The following describes two proteins that form a bound complex.

Sequence of the second protein:
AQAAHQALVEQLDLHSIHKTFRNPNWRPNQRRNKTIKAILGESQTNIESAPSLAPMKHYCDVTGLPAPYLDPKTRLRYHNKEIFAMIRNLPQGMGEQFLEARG

Sequence of the first protein:
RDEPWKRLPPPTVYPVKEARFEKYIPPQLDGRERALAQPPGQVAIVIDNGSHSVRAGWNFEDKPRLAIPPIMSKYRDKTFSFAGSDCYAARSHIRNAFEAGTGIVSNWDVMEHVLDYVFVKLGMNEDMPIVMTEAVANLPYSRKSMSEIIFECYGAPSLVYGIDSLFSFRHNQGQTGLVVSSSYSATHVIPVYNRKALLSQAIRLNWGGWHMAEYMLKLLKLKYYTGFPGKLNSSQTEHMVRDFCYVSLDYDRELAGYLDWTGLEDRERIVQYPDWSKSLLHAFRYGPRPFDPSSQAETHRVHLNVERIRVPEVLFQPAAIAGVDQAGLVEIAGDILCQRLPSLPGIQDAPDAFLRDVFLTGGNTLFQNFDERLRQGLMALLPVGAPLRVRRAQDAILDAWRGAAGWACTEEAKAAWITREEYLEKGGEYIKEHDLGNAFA

Contacts between the two chains:
Residue G651 in the first protein is in contact with residue R212 in the second protein (closest heavy-atom distance 3.2 Å).
Residue F140 in the first protein interacts with residue F29 in the second protein (closest heavy-atom distance 3.6 Å).
Residue D137 in the first protein contacts residue R30 in the second protein (closest heavy-atom distance 2.9 Å).
Residue E178 in the first protein contacts residue N31 in the second protein (closest heavy-atom distance 3.5 Å).
Residue W129 in the first protein contacts residue N41 in the second protein (closest heavy-atom distance 2.9 Å).
Residue L608 in the first protein interacts with residue N190 in the second protein (closest heavy-atom distance 3.4 Å).
Residue K244 in the first protein contacts residue E210 in the second protein (closest heavy-atom distance 3.2 Å).
Residue F100 in the first protein contacts residue L20 in the second protein (closest heavy-atom distance 3.2 Å).
Residue E178 in the first protein interacts with residue W34 in the second protein (closest heavy-atom distance 3.6 Å).
Residue Y180 in the first protein contacts residue F29 in the second protein (closest heavy-atom distance 3.3 Å).
Residue N146 in the first protein is in contact with residue T28 in the second protein (closest heavy-atom distance 3.5 Å).
Residue K96 in the first protein contacts residue E18 in the second protein (closest heavy-atom distance 3.5 Å).
Residue S127 in the first protein contacts residue N41 in the second protein (closest heavy-atom distance 3.3 Å).
Residue E133 in the first protein contacts residue R30 in the second protein (closest heavy-atom distance 2.5 Å).
Residue D130 in the first protein is in contact with residue R40 in the second protein (closest heavy-atom distance 2.6 Å).
Residue A647 in the first protein is in contact with residue M166 in the second protein (closest heavy-atom distance 3.6 Å).
Residue E120 in the first protein interacts with residue I44 in the second protein (closest heavy-atom distance 3.3 Å).
Residue I39 in the first protein is in contact with residue Q19 in the second protein (closest heavy-atom distance 3.3 Å).
Residue L281 in the first protein is in contact with residue Y169 in the second protein (closest heavy-atom distance 3.7 Å).
Residue E133 in the first protein interacts with residue W34 in the second protein (closest heavy-atom distance 3.2 Å).
Residue A228 in the first protein contacts residue E158 in the second protein (closest heavy-atom distance 3.3 Å).
Residue S99 in the first protein is in contact with residue D21 in the second protein (closest heavy-atom distance 3.5 Å).
Residue C179 in the first protein contacts residue W34 in the second protein (closest heavy-atom distance 3.5 Å).
Residue L248 in the first protein is in contact with residue F208 in the second protein (closest heavy-atom distance 3.6 Å).
Residue R613 in the first protein contacts residue M196 in the second protein (closest heavy-atom distance 3.2 Å).
Residue A163 in the first protein contacts residue T155 in the second protein (closest heavy-atom distance 3.4 Å).
Residue Y241 in the first protein is in contact with residue A211 in the second protein (closest heavy-atom distance 3.6 Å).
Residue S99 in the first protein contacts residue H23 in the second protein (closest heavy-atom distance 3.3 Å).
Residue A163 in the first protein interacts with residue E158 in the second protein (closest heavy-atom distance 3.6 Å).
Residue R230 in the first protein interacts with residue N156 in the second protein (closest heavy-atom distance 2.8 Å).
Residue Y167 in the first protein is in contact with residue R39 in the second protein (closest heavy-atom distance 3.0 Å).
Residue R638 in the first protein contacts residue G174 in the second protein (closest heavy-atom distance 3.5 Å).
Residue W129 in the first protein is in contact with residue R40 in the second protein (closest heavy-atom distance 3.5 Å).
Residue N128 in the first protein is in contact with residue N41 in the second protein (closest heavy-atom distance 3.3 Å).
Residue Y251 in the first protein interacts with residue M204 in the second protein (closest heavy-atom distance 3.3 Å).
Residue M145 in the first protein is in contact with residue F29 in the second protein (closest heavy-atom distance 3.2 Å).
Residue C179 in the first protein interacts with residue N31 in the second protein (closest heavy-atom distance 2.8 Å).
Residue F98 in the first protein interacts with residue D21 in the second protein (closest heavy-atom distance 3.3 Å).
Residue L281 in the first protein contacts residue L175 in the second protein (closest heavy-atom distance 3.3 Å).
Residue Q645 in the first protein contacts residue Y169 in the second protein (closest heavy-atom distance 3.1 Å).
Residue D137 in the first protein is in contact with residue K27 in the second protein (closest heavy-atom distance 3.3 Å).
Residue A650 in the first protein contacts residue R212 in the second protein (closest heavy-atom distance 3.0 Å).
Residue S99 in the first protein contacts residue L22 in the second protein (closest heavy-atom distance 3.4 Å).
Residue A648 in the first protein is in contact with residue K167 in the second protein (closest heavy-atom distance 3.3 Å).
Residue E147 in the first protein interacts with residue T28 in the second protein (closest heavy-atom distance 3.7 Å).
Residue D278 in the first protein contacts residue K167 in the second protein (closest heavy-atom distance 2.5 Å).
Residue Y251 in the first protein contacts residue P201 in the second protein (closest heavy-atom distance 3.2 Å).
Residue S127 in the first protein interacts with residue K42 in the second protein (closest heavy-atom distance 2.3 Å).
Residue R638 in the first protein contacts residue T173 in the second protein (closest heavy-atom distance 3.2 Å).
Residue E659 in the first protein contacts residue S162 in the second protein (closest heavy-atom distance 3.2 Å).
Residue L248 in the first protein contacts residue Q207 in the second protein (closest heavy-atom distance 3.6 Å).
Residue Y251 in the first protein contacts residue L200 in the second protein (closest heavy-atom distance 3.2 Å).
Residue D104 in the first protein interacts with residue L20 in the second protein (closest heavy-atom distance 3.5 Å).
Residue L281 in the first protein is in contact with residue G174 in the second protein (closest heavy-atom distance 3.2 Å).
Residue F98 in the first protein interacts with residue V17 in the second protein (closest heavy-atom distance 3.5 Å).
Residue D278 in the first protein interacts with residue Y169 in the second protein (closest heavy-atom distance 2.5 Å).
Residue D130 in the first protein contacts residue N41 in the second protein (closest heavy-atom distance 3.0 Å).
Residue M145 in the first protein contacts residue T28 in the second protein (closest heavy-atom distance 3.2 Å).
Residue Y277 in the first protein is in contact with residue Y169 in the second protein (closest heavy-atom distance 3.5 Å).
Residue R638 in the first protein contacts residue C170 in the second protein (closest heavy-atom distance 3.4 Å).